Sequence of chain B:
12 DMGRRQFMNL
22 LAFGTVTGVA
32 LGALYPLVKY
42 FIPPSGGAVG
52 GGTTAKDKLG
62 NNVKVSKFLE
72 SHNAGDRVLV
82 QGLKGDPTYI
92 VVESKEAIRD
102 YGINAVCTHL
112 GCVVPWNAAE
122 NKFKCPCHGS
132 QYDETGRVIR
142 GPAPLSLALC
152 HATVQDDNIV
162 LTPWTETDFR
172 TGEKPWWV

Sequence of chain A:
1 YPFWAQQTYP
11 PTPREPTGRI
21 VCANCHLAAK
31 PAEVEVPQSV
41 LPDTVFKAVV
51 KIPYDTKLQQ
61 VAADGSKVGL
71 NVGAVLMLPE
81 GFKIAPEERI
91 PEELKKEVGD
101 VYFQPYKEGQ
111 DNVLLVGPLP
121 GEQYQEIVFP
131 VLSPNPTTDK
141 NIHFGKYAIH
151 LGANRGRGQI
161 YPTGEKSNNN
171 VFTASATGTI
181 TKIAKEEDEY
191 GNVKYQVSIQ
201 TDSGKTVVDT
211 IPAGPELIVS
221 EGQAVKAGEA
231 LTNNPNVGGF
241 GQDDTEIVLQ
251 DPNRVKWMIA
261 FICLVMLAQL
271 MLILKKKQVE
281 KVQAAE

This data describes a binding interaction between two proteins.

Contacts between the two chains:
Residue F261 in chain A is in contact with residue V30 in chain B (closest heavy-atom distance 3.3 Å).
Residue V279 in chain A is in contact with residue Q17 in chain B (closest heavy-atom distance 5.0 Å).
Residue K275 in chain A is in contact with residue M19 in chain B (closest heavy-atom distance 3.6 Å).
Residue F261 in chain A is in contact with residue G33 in chain B (closest heavy-atom distance 4.8 Å).
Residue A268 in chain A interacts with residue V27 in chain B (closest heavy-atom distance 4.1 Å).
Residue M271 in chain A is in contact with residue L22 in chain B (closest heavy-atom distance 3.0 Å).
Residue M271 in chain A is in contact with residue M19 in chain B (closest heavy-atom distance 4.1 Å).
Residue M271 in chain A contacts residue T26 in chain B (closest heavy-atom distance 4.5 Å).
Residue V282 in chain A is in contact with residue R15 in chain B (closest heavy-atom distance 4.0 Å).
Residue L264 in chain A contacts residue G29 in chain B (closest heavy-atom distance 3.6 Å).
Residue K275 in chain A interacts with residue N20 in chain B (closest heavy-atom distance 3.5 Å).
Residue V279 in chain A interacts with residue M19 in chain B (closest heavy-atom distance 4.9 Å).
Residue K275 in chain A interacts with residue Q17 in chain B (closest heavy-atom distance 3.2 Å).
Residue K275 in chain A interacts with residue F24 in chain B (closest heavy-atom distance 4.7 Å).
Residue A268 in chain A contacts residue T26 in chain B (closest heavy-atom distance 3.0 Å).
Residue L267 in chain A is in contact with residue T26 in chain B (closest heavy-atom distance 4.4 Å).
Residue K276 in chain A contacts residue F24 in chain B (closest heavy-atom distance 4.5 Å).
Residue L264 in chain A interacts with residue V30 in chain B (closest heavy-atom distance 3.5 Å).
Residue L264 in chain A contacts residue T26 in chain B (closest heavy-atom distance 3.7 Å).
Residue K275 in chain A interacts with residue A23 in chain B (closest heavy-atom distance 4.3 Å).
Residue V265 in chain A is in contact with residue V30 in chain B (closest heavy-atom distance 3.9 Å).
Residue K276 in chain A interacts with residue Q17 in chain B (closest heavy-atom distance 4.6 Å).
Residue L272 in chain A is in contact with residue V27 in chain B (closest heavy-atom distance 4.3 Å).
Residue L272 in chain A is in contact with residue A23 in chain B (closest heavy-atom distance 4.5 Å).
Residue F261 in chain A contacts residue A34 in chain B (closest heavy-atom distance 4.3 Å).
Residue L274 in chain A contacts residue M19 in chain B (closest heavy-atom distance 4.5 Å).
Residue M271 in chain A contacts residue A23 in chain B (closest heavy-atom distance 3.6 Å).
Residue A268 in chain A contacts residue A23 in chain B (closest heavy-atom distance 4.5 Å).
Residue L272 in chain A is in contact with residue F24 in chain B (closest heavy-atom distance 4.5 Å).
Residue A268 in chain A is in contact with residue V30 in chain B (closest heavy-atom distance 3.7 Å).